Sequence of protein 1:
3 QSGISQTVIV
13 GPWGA

Interface contacts:
Residue I108 in protein 2 is in contact with residue G13 in protein 1 (closest heavy-atom distance 3.9 Å).
Residue N110 in protein 2 interacts with residue T9 in protein 1 (closest heavy-atom distance 2.8 Å).
Residue N110 in protein 2 interacts with residue V10 in protein 1 (closest heavy-atom distance 3.3 Å).
Residue L106 in protein 2 interacts with residue W15 in protein 1 (closest heavy-atom distance 4.7 Å).
Residue G111 in protein 2 contacts residue I11 in protein 1 (closest heavy-atom distance 4.9 Å).
Residue L131 in protein 2 interacts with residue V10 in protein 1 (closest heavy-atom distance 3.9 Å).
Residue L106 in protein 2 contacts residue V12 in protein 1 (closest heavy-atom distance 4.3 Å).
Residue P107 in protein 2 contacts residue P14 in protein 1 (closest heavy-atom distance 3.8 Å).
Residue P107 in protein 2 interacts with residue V12 in protein 1 (closest heavy-atom distance 3.5 Å).
Residue E109 in protein 2 is in contact with residue G13 in protein 1 (closest heavy-atom distance 3.3 Å).
Residue N110 in protein 2 contacts residue I11 in protein 1 (closest heavy-atom distance 2.8 Å).
Residue S132 in protein 2 contacts residue V10 in protein 1 (closest heavy-atom distance 4.2 Å).
Residue P107 in protein 2 is in contact with residue G13 in protein 1 (closest heavy-atom distance 3.0 Å).
Residue E109 in protein 2 contacts residue I11 in protein 1 (closest heavy-atom distance 2.8 Å).
Residue S105 in protein 2 is in contact with residue W15 in protein 1 (closest heavy-atom distance 3.0 Å).
Residue G111 in protein 2 is in contact with residue V10 in protein 1 (closest heavy-atom distance 4.7 Å).
Residue I108 in protein 2 is in contact with residue V12 in protein 1 (closest heavy-atom distance 4.5 Å).
Residue I108 in protein 2 contacts residue I11 in protein 1 (closest heavy-atom distance 3.6 Å).
Residue E109 in protein 2 is in contact with residue P14 in protein 1 (closest heavy-atom distance 3.6 Å).
Residue L133 in protein 2 contacts residue Q8 in protein 1 (closest heavy-atom distance 3.5 Å).
Residue L131 in protein 2 interacts with residue V12 in protein 1 (closest heavy-atom distance 3.5 Å).
Residue L133 in protein 2 contacts residue V10 in protein 1 (closest heavy-atom distance 3.8 Å).
Residue P107 in protein 2 contacts residue W15 in protein 1 (closest heavy-atom distance 3.6 Å).
Residue P107 in protein 2 contacts residue I11 in protein 1 (closest heavy-atom distance 4.6 Å).
Residue L133 in protein 2 is in contact with residue T9 in protein 1 (closest heavy-atom distance 3.7 Å).
Residue E109 in protein 2 is in contact with residue V12 in protein 1 (closest heavy-atom distance 4.6 Å).
Residue N110 in protein 2 contacts residue Q8 in protein 1 (closest heavy-atom distance 4.1 Å).

These two protein chains interact to form a complex.

Sequence of protein 2:
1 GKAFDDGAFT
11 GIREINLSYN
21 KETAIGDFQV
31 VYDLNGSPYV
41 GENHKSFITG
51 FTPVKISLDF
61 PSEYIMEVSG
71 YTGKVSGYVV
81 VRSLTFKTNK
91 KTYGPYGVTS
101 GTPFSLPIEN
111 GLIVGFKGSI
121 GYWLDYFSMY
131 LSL